Contacts between the two chains:
Residue L1081 in the first protein contacts residue N7 in the second protein (closest heavy-atom distance 3.8 Å).
Residue I756 in the first protein interacts with residue N7 in the second protein (closest heavy-atom distance 4.9 Å).
Residue K773 in the first protein is in contact with residue I4 in the second protein (closest heavy-atom distance 4.8 Å).
Residue S769 in the first protein interacts with residue G3 in the second protein (closest heavy-atom distance 4.1 Å).
Residue S769 in the first protein is in contact with residue I4 in the second protein (closest heavy-atom distance 4.2 Å).
Residue Q768 in the first protein contacts residue I4 in the second protein (closest heavy-atom distance 4.7 Å).
Residue R774 in the first protein contacts residue I4 in the second protein (closest heavy-atom distance 4.7 Å).
Residue K1092 in the first protein contacts residue G5 in the second protein (closest heavy-atom distance 3.8 Å).
Residue G772 in the first protein contacts residue I4 in the second protein (closest heavy-atom distance 4.1 Å).
Residue Q767 in the first protein is in contact with residue I4 in the second protein (closest heavy-atom distance 3.4 Å).
Residue Q767 in the first protein contacts residue G3 in the second protein (closest heavy-atom distance 2.9 Å).
Residue N723 in the first protein interacts with residue I4 in the second protein (closest heavy-atom distance 2.9 Å).
Residue V719 in the first protein is in contact with residue I4 in the second protein (closest heavy-atom distance 3.5 Å).
Residue R726 in the first protein contacts residue G3 in the second protein (closest heavy-atom distance 3.5 Å).
Residue R726 in the first protein interacts with residue I4 in the second protein (closest heavy-atom distance 4.8 Å).
Residue N723 in the first protein is in contact with residue G3 in the second protein (closest heavy-atom distance 4.3 Å).
Residue S769 in the first protein interacts with residue N7 in the second protein (closest heavy-atom distance 4.6 Å).
Residue K1092 in the first protein is in contact with residue I4 in the second protein (closest heavy-atom distance 4.3 Å).

Sequence of the first protein:
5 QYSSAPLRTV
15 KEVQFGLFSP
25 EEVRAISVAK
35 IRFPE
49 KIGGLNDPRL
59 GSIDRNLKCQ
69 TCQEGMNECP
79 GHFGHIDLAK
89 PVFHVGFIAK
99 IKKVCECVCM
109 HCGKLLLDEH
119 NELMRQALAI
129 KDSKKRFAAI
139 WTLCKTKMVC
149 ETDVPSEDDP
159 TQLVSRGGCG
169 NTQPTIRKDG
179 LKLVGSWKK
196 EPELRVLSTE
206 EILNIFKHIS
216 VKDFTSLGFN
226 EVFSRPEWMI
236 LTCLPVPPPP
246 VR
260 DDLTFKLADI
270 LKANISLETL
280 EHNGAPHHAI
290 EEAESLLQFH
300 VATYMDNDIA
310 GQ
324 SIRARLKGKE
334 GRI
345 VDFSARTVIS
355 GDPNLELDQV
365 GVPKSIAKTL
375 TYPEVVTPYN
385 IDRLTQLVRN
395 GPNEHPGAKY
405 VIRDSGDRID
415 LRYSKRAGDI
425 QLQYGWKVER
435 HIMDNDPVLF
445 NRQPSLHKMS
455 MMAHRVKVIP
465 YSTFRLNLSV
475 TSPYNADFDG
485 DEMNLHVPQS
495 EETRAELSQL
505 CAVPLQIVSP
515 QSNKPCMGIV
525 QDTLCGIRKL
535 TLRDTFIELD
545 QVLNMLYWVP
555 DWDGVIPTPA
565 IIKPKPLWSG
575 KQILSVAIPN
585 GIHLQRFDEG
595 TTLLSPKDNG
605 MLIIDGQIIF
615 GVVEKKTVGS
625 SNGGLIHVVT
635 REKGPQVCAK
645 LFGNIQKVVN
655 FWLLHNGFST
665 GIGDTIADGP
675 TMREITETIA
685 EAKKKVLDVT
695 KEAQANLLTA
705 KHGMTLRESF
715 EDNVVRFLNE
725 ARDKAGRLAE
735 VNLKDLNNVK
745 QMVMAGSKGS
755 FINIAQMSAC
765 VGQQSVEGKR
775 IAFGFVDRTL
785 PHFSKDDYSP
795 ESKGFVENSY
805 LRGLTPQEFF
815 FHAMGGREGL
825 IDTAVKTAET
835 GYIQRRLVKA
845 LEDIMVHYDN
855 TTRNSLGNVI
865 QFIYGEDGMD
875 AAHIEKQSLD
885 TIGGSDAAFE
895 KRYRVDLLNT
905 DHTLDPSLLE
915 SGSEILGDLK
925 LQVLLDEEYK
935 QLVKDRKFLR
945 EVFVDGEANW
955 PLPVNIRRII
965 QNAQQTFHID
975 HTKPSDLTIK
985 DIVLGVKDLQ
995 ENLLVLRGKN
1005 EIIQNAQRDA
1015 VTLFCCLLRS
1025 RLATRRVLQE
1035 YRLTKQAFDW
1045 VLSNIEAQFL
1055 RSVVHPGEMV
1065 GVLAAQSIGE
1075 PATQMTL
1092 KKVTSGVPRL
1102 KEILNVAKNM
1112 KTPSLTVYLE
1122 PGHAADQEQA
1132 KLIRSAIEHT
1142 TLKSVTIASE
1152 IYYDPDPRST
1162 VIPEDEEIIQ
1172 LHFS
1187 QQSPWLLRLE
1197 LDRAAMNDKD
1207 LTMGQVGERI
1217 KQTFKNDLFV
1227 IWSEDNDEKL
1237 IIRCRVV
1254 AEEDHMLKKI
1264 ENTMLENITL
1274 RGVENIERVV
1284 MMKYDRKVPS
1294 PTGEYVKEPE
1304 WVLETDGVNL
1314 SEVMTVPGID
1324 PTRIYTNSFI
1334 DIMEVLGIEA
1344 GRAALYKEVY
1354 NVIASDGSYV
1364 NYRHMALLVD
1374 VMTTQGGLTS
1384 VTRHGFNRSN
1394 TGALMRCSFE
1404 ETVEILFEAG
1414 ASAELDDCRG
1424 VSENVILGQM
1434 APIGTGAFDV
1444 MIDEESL

Sequence of the second protein:
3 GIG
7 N

These two protein chains interact to form a complex.